Interface contacts:
Residue R345 in the second protein contacts residue D401 in the first protein (closest heavy-atom distance 3.5 Å).
Residue E350 in the second protein interacts with residue R384 in the first protein (closest heavy-atom distance 2.7 Å).
Residue R342 in the second protein contacts residue L363 in the first protein (closest heavy-atom distance 3.3 Å).
Residue Q346 in the second protein contacts residue D366 in the first protein (closest heavy-atom distance 2.7 Å).
Residue P341 in the second protein interacts with residue R337 in the first protein (closest heavy-atom distance 3.3 Å).
Residue E324 in the second protein interacts with residue A389 in the first protein (closest heavy-atom distance 4.0 Å).
Residue F414 in the second protein contacts residue M396 in the first protein (closest heavy-atom distance 3.8 Å).
Residue R421 in the second protein interacts with residue A389 in the first protein (closest heavy-atom distance 3.6 Å).
Residue R342 in the second protein interacts with residue L364 in the first protein (closest heavy-atom distance 3.6 Å).
Residue P328 in the second protein contacts residue N393 in the first protein (closest heavy-atom distance 3.1 Å).
Residue E413 in the second protein interacts with residue R395 in the first protein (closest heavy-atom distance 4.0 Å).
Residue R342 in the second protein contacts residue R308 in the first protein (closest heavy-atom distance 3.8 Å).
Residue K323 in the second protein contacts residue R384 in the first protein (closest heavy-atom distance 3.4 Å).
Residue D53 in the second protein interacts with residue W278 in the first protein (closest heavy-atom distance 2.6 Å).
Residue A322 in the second protein contacts residue A389 in the first protein (closest heavy-atom distance 3.3 Å).
Residue P341 in the second protein is in contact with residue F338 in the first protein (closest heavy-atom distance 3.6 Å).
Residue A322 in the second protein interacts with residue V390 in the first protein (closest heavy-atom distance 4.0 Å).
Residue L349 in the second protein interacts with residue L397 in the first protein (closest heavy-atom distance 3.8 Å).
Residue E413 in the second protein interacts with residue L399 in the first protein (closest heavy-atom distance 3.8 Å).
Residue R342 in the second protein contacts residue D366 in the first protein (closest heavy-atom distance 2.9 Å).
Residue Y410 in the second protein contacts residue M396 in the first protein (closest heavy-atom distance 3.3 Å).
Residue V60 in the second protein interacts with residue W278 in the first protein (closest heavy-atom distance 3.7 Å).
Residue L349 in the second protein contacts residue N393 in the first protein (closest heavy-atom distance 4.0 Å).
Residue R345 in the second protein is in contact with residue L397 in the first protein (closest heavy-atom distance 3.9 Å).
Residue K323 in the second protein is in contact with residue G387 in the first protein (closest heavy-atom distance 3.9 Å).
Residue I348 in the second protein is in contact with residue N393 in the first protein (closest heavy-atom distance 3.8 Å).
Residue E350 in the second protein interacts with residue R308 in the first protein (closest heavy-atom distance 3.0 Å).
Residue E350 in the second protein contacts residue L385 in the first protein (closest heavy-atom distance 3.5 Å).
Residue K323 in the second protein interacts with residue A389 in the first protein (closest heavy-atom distance 3.7 Å).
Residue R56 in the second protein is in contact with residue W278 in the first protein (closest heavy-atom distance 3.9 Å).
Residue L349 in the second protein is in contact with residue R394 in the first protein (closest heavy-atom distance 4.1 Å).
Residue K323 in the second protein is in contact with residue D386 in the first protein (closest heavy-atom distance 3.5 Å).
Residue L349 in the second protein interacts with residue V390 in the first protein (closest heavy-atom distance 4.0 Å).
Residue N332 in the second protein interacts with residue M396 in the first protein (closest heavy-atom distance 3.8 Å).
Residue L416 in the second protein is in contact with residue H279 in the first protein (closest heavy-atom distance 3.7 Å).
Residue G325 in the second protein is in contact with residue A389 in the first protein (closest heavy-atom distance 3.8 Å).
Residue L420 in the second protein contacts residue H279 in the first protein (closest heavy-atom distance 3.5 Å).
Residue R342 in the second protein contacts residue D307 in the first protein (closest heavy-atom distance 3.4 Å).
Residue M417 in the second protein is in contact with residue M396 in the first protein (closest heavy-atom distance 4.0 Å).
Residue N332 in the second protein contacts residue A400 in the first protein (closest heavy-atom distance 3.5 Å).
Residue R421 in the second protein is in contact with residue A392 in the first protein (closest heavy-atom distance 3.7 Å).
Residue N332 in the second protein is in contact with residue N393 in the first protein (closest heavy-atom distance 3.0 Å).
Residue R345 in the second protein is in contact with residue N398 in the first protein (closest heavy-atom distance 2.6 Å).
Residue M417 in the second protein contacts residue A392 in the first protein (closest heavy-atom distance 4.0 Å).
Residue I125 in the second protein is in contact with residue W278 in the first protein (closest heavy-atom distance 3.5 Å).
Residue R342 in the second protein is in contact with residue V365 in the first protein (closest heavy-atom distance 4.0 Å).
Residue R345 in the second protein contacts residue D307 in the first protein (closest heavy-atom distance 4.0 Å).
Residue L333 in the second protein is in contact with residue A400 in the first protein (closest heavy-atom distance 3.6 Å).
Residue D53 in the second protein contacts residue G276 in the first protein (closest heavy-atom distance 3.4 Å).
Residue R342 in the second protein is in contact with residue F306 in the first protein (closest heavy-atom distance 2.6 Å).
Residue N332 in the second protein contacts residue L397 in the first protein (closest heavy-atom distance 3.6 Å).
Residue I327 in the second protein interacts with residue M396 in the first protein (closest heavy-atom distance 3.7 Å).
Residue R421 in the second protein is in contact with residue D388 in the first protein (closest heavy-atom distance 3.2 Å).
Residue I327 in the second protein contacts residue N393 in the first protein (closest heavy-atom distance 3.4 Å).
Residue L349 in the second protein interacts with residue D307 in the first protein (closest heavy-atom distance 3.6 Å).
Residue R342 in the second protein is in contact with residue V309 in the first protein (closest heavy-atom distance 4.0 Å).
Residue Q346 in the second protein contacts residue R308 in the first protein (closest heavy-atom distance 3.9 Å).
Residue A57 in the second protein contacts residue W278 in the first protein (closest heavy-atom distance 3.8 Å).
Residue M417 in the second protein interacts with residue R395 in the first protein (closest heavy-atom distance 3.5 Å).
Residue K323 in the second protein is in contact with residue T383 in the first protein (closest heavy-atom distance 3.4 Å).

Sequence of the first protein:
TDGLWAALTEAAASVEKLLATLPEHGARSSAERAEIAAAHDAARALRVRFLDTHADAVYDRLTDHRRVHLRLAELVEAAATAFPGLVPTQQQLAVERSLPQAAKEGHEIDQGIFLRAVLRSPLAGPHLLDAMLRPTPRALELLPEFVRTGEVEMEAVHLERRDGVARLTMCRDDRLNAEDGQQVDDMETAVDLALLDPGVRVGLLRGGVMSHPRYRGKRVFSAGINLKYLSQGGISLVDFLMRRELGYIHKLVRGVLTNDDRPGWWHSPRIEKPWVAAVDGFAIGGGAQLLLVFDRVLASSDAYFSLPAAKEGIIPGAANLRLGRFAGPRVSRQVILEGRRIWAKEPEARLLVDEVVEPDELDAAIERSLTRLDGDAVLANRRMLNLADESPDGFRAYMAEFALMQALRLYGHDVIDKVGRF

Sequence of the second protein:
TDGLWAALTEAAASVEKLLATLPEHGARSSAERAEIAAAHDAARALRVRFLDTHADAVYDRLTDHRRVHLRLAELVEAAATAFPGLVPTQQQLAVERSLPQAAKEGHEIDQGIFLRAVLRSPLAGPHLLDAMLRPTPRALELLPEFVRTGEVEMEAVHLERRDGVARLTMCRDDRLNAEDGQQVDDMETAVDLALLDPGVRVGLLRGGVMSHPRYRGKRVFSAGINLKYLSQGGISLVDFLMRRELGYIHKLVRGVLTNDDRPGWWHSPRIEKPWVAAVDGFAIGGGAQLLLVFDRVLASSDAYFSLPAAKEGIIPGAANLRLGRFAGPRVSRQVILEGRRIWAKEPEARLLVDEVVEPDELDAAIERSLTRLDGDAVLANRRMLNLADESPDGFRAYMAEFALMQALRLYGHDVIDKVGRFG

These two protein chains interact to form a complex.